Contacts between the two chains:
Residue D1105 in the first protein is in contact with residue E84 in the second protein (closest heavy-atom distance 2.9 Å).
Residue N1060 in the first protein interacts with residue D108 in the second protein (closest heavy-atom distance 3.7 Å).
Residue H1055 in the first protein contacts residue D107 in the second protein (closest heavy-atom distance 4.9 Å).
Residue F1052 in the first protein contacts residue D108 in the second protein (closest heavy-atom distance 3.6 Å).
Residue D1056 in the first protein interacts with residue D108 in the second protein (closest heavy-atom distance 3.3 Å).
Residue R1092 in the first protein is in contact with residue A188 in the second protein (closest heavy-atom distance 3.5 Å).
Residue F1052 in the first protein contacts residue D107 in the second protein (closest heavy-atom distance 3.2 Å).
Residue M1091 in the first protein is in contact with residue S186 in the second protein (closest heavy-atom distance 3.3 Å).
Residue H1055 in the first protein contacts residue D108 in the second protein (closest heavy-atom distance 4.4 Å).
Residue M1091 in the first protein contacts residue A188 in the second protein (closest heavy-atom distance 4.9 Å).
Residue M1091 in the first protein is in contact with residue D185 in the second protein (closest heavy-atom distance 3.7 Å).
Residue M1091 in the first protein interacts with residue D187 in the second protein (closest heavy-atom distance 3.4 Å).

These two protein chains interact to form a complex.

Sequence of the second protein:
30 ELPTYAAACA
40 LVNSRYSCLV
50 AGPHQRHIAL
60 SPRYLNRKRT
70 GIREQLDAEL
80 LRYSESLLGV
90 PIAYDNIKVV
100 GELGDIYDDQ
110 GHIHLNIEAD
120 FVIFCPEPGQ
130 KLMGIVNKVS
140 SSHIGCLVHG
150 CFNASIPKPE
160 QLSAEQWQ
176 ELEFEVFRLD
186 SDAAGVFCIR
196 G

Sequence of the first protein:
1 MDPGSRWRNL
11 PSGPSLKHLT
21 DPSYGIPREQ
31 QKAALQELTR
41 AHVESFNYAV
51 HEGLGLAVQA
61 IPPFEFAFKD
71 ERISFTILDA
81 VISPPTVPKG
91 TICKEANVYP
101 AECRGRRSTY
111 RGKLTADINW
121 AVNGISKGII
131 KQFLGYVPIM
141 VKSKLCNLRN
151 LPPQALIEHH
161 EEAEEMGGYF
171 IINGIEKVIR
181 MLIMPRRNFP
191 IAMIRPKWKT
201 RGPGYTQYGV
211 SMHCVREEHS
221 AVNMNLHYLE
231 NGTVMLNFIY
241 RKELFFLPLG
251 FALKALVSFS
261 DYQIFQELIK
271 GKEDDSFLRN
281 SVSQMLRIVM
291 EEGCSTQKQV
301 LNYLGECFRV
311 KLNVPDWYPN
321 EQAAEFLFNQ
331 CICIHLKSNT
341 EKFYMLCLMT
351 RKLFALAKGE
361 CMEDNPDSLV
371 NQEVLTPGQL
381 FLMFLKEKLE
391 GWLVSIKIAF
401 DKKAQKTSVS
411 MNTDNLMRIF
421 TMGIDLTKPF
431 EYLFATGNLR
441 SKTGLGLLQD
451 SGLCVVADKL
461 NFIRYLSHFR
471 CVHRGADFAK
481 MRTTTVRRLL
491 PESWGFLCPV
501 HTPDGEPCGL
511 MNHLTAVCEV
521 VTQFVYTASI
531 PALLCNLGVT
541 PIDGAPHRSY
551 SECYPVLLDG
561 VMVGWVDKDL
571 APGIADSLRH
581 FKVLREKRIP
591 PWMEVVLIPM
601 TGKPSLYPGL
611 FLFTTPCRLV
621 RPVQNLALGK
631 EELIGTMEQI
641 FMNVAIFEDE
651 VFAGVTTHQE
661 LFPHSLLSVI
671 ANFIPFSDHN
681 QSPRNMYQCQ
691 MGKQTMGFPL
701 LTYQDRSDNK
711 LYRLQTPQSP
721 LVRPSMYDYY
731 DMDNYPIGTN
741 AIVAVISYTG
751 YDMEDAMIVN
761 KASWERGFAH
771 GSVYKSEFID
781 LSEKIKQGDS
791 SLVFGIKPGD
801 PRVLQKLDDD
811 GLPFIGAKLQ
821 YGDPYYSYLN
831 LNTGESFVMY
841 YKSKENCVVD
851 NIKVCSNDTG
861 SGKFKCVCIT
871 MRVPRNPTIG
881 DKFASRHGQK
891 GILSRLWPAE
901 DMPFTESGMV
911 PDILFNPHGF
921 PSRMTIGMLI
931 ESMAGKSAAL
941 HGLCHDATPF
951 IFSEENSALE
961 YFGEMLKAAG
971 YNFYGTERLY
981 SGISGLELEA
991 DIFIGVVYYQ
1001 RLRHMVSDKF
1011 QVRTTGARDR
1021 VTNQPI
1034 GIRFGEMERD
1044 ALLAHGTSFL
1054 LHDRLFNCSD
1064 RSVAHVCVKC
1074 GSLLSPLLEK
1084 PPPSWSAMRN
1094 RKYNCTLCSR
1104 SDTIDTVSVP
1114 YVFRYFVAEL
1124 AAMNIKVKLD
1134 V